Sequence of protein 2:
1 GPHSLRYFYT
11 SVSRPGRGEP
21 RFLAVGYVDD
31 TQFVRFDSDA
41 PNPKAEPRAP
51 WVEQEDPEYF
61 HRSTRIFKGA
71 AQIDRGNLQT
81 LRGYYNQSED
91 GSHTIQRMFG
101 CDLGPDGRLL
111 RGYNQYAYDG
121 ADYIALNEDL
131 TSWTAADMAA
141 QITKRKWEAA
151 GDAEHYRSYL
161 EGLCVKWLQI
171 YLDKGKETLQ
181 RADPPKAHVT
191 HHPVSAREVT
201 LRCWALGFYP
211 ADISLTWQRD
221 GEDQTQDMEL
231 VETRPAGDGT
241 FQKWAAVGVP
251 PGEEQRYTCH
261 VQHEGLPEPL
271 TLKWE

Residue-level contacts at the interface:
Residue F67 in protein 2 is in contact with residue P2 in protein 1 (closest heavy-atom distance 3.8 Å).
Residue N77 in protein 2 interacts with residue G8 in protein 1 (closest heavy-atom distance 3.1 Å).
Residue Y7 in protein 2 is in contact with residue F1 in protein 1 (closest heavy-atom distance 3.2 Å).
Residue L5 in protein 2 contacts residue F1 in protein 1 (closest heavy-atom distance 3.6 Å).
Residue H155 in protein 2 is in contact with residue P6 in protein 1 (closest heavy-atom distance 3.6 Å).
Residue I66 in protein 2 is in contact with residue F1 in protein 1 (closest heavy-atom distance 3.6 Å).
Residue D152 in protein 2 interacts with residue P6 in protein 1 (closest heavy-atom distance 4.0 Å).
Residue Y9 in protein 2 interacts with residue S4 in protein 1 (closest heavy-atom distance 4.7 Å).
Residue F99 in protein 2 contacts residue F1 in protein 1 (closest heavy-atom distance 4.8 Å).
Residue W147 in protein 2 contacts residue H7 in protein 1 (closest heavy-atom distance 4.0 Å).
Residue I73 in protein 2 contacts residue S4 in protein 1 (closest heavy-atom distance 3.6 Å).
Residue Y84 in protein 2 is in contact with residue V9 in protein 1 (closest heavy-atom distance 2.8 Å).
Residue Y123 in protein 2 is in contact with residue V9 in protein 1 (closest heavy-atom distance 4.0 Å).
Residue R97 in protein 2 interacts with residue A5 in protein 1 (closest heavy-atom distance 3.9 Å).
Residue T143 in protein 2 interacts with residue V9 in protein 1 (closest heavy-atom distance 2.8 Å).
Residue A150 in protein 2 contacts residue H7 in protein 1 (closest heavy-atom distance 4.0 Å).
Residue L81 in protein 2 is in contact with residue V9 in protein 1 (closest heavy-atom distance 3.5 Å).
Residue D152 in protein 2 interacts with residue H7 in protein 1 (closest heavy-atom distance 2.9 Å).
Residue Y156 in protein 2 interacts with residue Q3 in protein 1 (closest heavy-atom distance 3.8 Å).
Residue F99 in protein 2 interacts with residue P2 in protein 1 (closest heavy-atom distance 4.2 Å).
Residue W147 in protein 2 is in contact with residue V9 in protein 1 (closest heavy-atom distance 4.0 Å).
Residue K146 in protein 2 is in contact with residue H7 in protein 1 (closest heavy-atom distance 4.0 Å).
Residue I66 in protein 2 contacts residue P2 in protein 1 (closest heavy-atom distance 3.8 Å).
Residue F99 in protein 2 interacts with residue Q3 in protein 1 (closest heavy-atom distance 3.4 Å).
Residue Y159 in protein 2 is in contact with residue Q3 in protein 1 (closest heavy-atom distance 3.7 Å).
Residue Y116 in protein 2 interacts with residue A5 in protein 1 (closest heavy-atom distance 3.5 Å).
Residue G69 in protein 2 contacts residue S4 in protein 1 (closest heavy-atom distance 3.7 Å).
Residue Y7 in protein 2 contacts residue P2 in protein 1 (closest heavy-atom distance 3.6 Å).
Residue Y59 in protein 2 interacts with residue F1 in protein 1 (closest heavy-atom distance 3.7 Å).
Residue N77 in protein 2 contacts residue V9 in protein 1 (closest heavy-atom distance 2.8 Å).
Residue I73 in protein 2 interacts with residue A5 in protein 1 (closest heavy-atom distance 4.1 Å).
Residue Y9 in protein 2 is in contact with residue P2 in protein 1 (closest heavy-atom distance 3.5 Å).
Residue H155 in protein 2 contacts residue Q3 in protein 1 (closest heavy-atom distance 4.2 Å).
Residue Y159 in protein 2 contacts residue P2 in protein 1 (closest heavy-atom distance 3.6 Å).
Residue W167 in protein 2 interacts with residue F1 in protein 1 (closest heavy-atom distance 3.2 Å).
Residue K146 in protein 2 contacts residue G8 in protein 1 (closest heavy-atom distance 3.0 Å).
Residue W147 in protein 2 is in contact with residue G8 in protein 1 (closest heavy-atom distance 2.8 Å).
Residue R97 in protein 2 contacts residue S4 in protein 1 (closest heavy-atom distance 4.0 Å).
Residue K146 in protein 2 is in contact with residue V9 in protein 1 (closest heavy-atom distance 4.2 Å).
Residue R97 in protein 2 is in contact with residue Q3 in protein 1 (closest heavy-atom distance 2.8 Å).
Residue L163 in protein 2 contacts residue F1 in protein 1 (closest heavy-atom distance 4.0 Å).
Residue I73 in protein 2 is in contact with residue H7 in protein 1 (closest heavy-atom distance 3.8 Å).
Residue Y171 in protein 2 contacts residue F1 in protein 1 (closest heavy-atom distance 3.1 Å).
Residue T80 in protein 2 is in contact with residue V9 in protein 1 (closest heavy-atom distance 3.6 Å).
Residue S63 in protein 2 contacts residue F1 in protein 1 (closest heavy-atom distance 4.5 Å).
Residue R62 in protein 2 contacts residue F1 in protein 1 (closest heavy-atom distance 3.2 Å).
Residue A70 in protein 2 is in contact with residue S4 in protein 1 (closest heavy-atom distance 3.3 Å).
Residue L163 in protein 2 contacts residue P2 in protein 1 (closest heavy-atom distance 4.7 Å).
Residue S63 in protein 2 contacts residue P2 in protein 1 (closest heavy-atom distance 3.6 Å).
Residue I95 in protein 2 is in contact with residue V9 in protein 1 (closest heavy-atom distance 4.8 Å).
Residue I66 in protein 2 contacts residue S4 in protein 1 (closest heavy-atom distance 3.7 Å).
Residue Y159 in protein 2 interacts with residue F1 in protein 1 (closest heavy-atom distance 2.4 Å).
Residue I73 in protein 2 is in contact with residue P6 in protein 1 (closest heavy-atom distance 4.3 Å).
Residue I73 in protein 2 interacts with residue G8 in protein 1 (closest heavy-atom distance 3.6 Å).
Residue T143 in protein 2 contacts residue G8 in protein 1 (closest heavy-atom distance 4.8 Å).
Residue Y9 in protein 2 contacts residue Q3 in protein 1 (closest heavy-atom distance 3.2 Å).
Residue I66 in protein 2 interacts with residue Q3 in protein 1 (closest heavy-atom distance 3.7 Å).

Sequence of protein 1:
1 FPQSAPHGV

This data describes a binding interaction between two proteins.